These two protein chains interact to form a complex.

Sequence of protein 1:
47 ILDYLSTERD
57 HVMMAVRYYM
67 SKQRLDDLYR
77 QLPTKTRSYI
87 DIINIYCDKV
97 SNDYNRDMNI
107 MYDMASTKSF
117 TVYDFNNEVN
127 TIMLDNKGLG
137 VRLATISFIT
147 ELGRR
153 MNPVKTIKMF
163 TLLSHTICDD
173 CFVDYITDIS

Sequence of protein 2:
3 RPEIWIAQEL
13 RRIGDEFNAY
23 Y

Residue-level contacts at the interface:
Residue A140 in protein 1 contacts residue G16 in protein 2 (closest heavy-atom distance 4.6 Å).
Residue V137 in protein 1 contacts residue L12 in protein 2 (closest heavy-atom distance 3.7 Å).
Residue M107 in protein 1 interacts with residue I8 in protein 2 (closest heavy-atom distance 3.6 Å).
Residue D120 in protein 1 contacts residue E5 in protein 2 (closest heavy-atom distance 3.6 Å).
Residue G136 in protein 1 interacts with residue F19 in protein 2 (closest heavy-atom distance 3.4 Å).
Residue G136 in protein 1 interacts with residue G16 in protein 2 (closest heavy-atom distance 3.4 Å).
Residue T113 in protein 1 is in contact with residue P4 in protein 2 (closest heavy-atom distance 3.9 Å).
Residue F121 in protein 1 is in contact with residue I8 in protein 2 (closest heavy-atom distance 3.6 Å).
Residue M107 in protein 1 interacts with residue E11 in protein 2 (closest heavy-atom distance 4.0 Å).
Residue M110 in protein 1 is in contact with residue I8 in protein 2 (closest heavy-atom distance 3.8 Å).
Residue F121 in protein 1 contacts residue E5 in protein 2 (closest heavy-atom distance 3.7 Å).
Residue M107 in protein 1 is in contact with residue W7 in protein 2 (closest heavy-atom distance 4.8 Å).
Residue A111 in protein 1 contacts residue I8 in protein 2 (closest heavy-atom distance 4.1 Å).
Residue D103 in protein 1 contacts residue E11 in protein 2 (closest heavy-atom distance 4.8 Å).
Residue L135 in protein 1 interacts with residue F19 in protein 2 (closest heavy-atom distance 4.6 Å).
Residue M110 in protein 1 contacts residue W7 in protein 2 (closest heavy-atom distance 3.5 Å).
Residue V137 in protein 1 interacts with residue N20 in protein 2 (closest heavy-atom distance 4.9 Å).
Residue I128 in protein 1 interacts with residue A9 in protein 2 (closest heavy-atom distance 3.6 Å).
Residue F144 in protein 1 contacts residue I8 in protein 2 (closest heavy-atom distance 4.0 Å).
Residue T141 in protein 1 is in contact with residue L12 in protein 2 (closest heavy-atom distance 4.0 Å).
Residue F144 in protein 1 contacts residue L12 in protein 2 (closest heavy-atom distance 4.0 Å).
Residue E124 in protein 1 contacts residue I6 in protein 2 (closest heavy-atom distance 3.8 Å).
Residue V96 in protein 1 contacts residue I15 in protein 2 (closest heavy-atom distance 4.9 Å).
Residue F121 in protein 1 is in contact with residue A9 in protein 2 (closest heavy-atom distance 4.1 Å).
Residue T117 in protein 1 contacts residue E5 in protein 2 (closest heavy-atom distance 3.1 Å).
Residue A140 in protein 1 is in contact with residue L12 in protein 2 (closest heavy-atom distance 3.5 Å).
Residue F116 in protein 1 is in contact with residue I8 in protein 2 (closest heavy-atom distance 3.9 Å).
Residue L139 in protein 1 interacts with residue F19 in protein 2 (closest heavy-atom distance 3.5 Å).
Residue Y100 in protein 1 is in contact with residue E18 in protein 2 (closest heavy-atom distance 3.2 Å).
Residue E124 in protein 1 is in contact with residue E5 in protein 2 (closest heavy-atom distance 3.8 Å).
Residue Y92 in protein 1 interacts with residue F19 in protein 2 (closest heavy-atom distance 4.2 Å).
Residue I128 in protein 1 is in contact with residue R13 in protein 2 (closest heavy-atom distance 4.2 Å).
Residue F121 in protein 1 contacts residue L12 in protein 2 (closest heavy-atom distance 3.7 Å).
Residue G136 in protein 1 contacts residue N20 in protein 2 (closest heavy-atom distance 2.8 Å).
Residue Y92 in protein 1 is in contact with residue Y23 in protein 2 (closest heavy-atom distance 2.9 Å).
Residue M110 in protein 1 contacts residue P4 in protein 2 (closest heavy-atom distance 3.8 Å).
Residue I106 in protein 1 is in contact with residue W7 in protein 2 (closest heavy-atom distance 4.7 Å).
Residue M107 in protein 1 contacts residue L12 in protein 2 (closest heavy-atom distance 4.0 Å).
Residue S115 in protein 1 interacts with residue E5 in protein 2 (closest heavy-atom distance 3.6 Å).
Residue D103 in protein 1 contacts residue I15 in protein 2 (closest heavy-atom distance 3.8 Å).
Residue M107 in protein 1 is in contact with residue I15 in protein 2 (closest heavy-atom distance 3.7 Å).
Residue L135 in protein 1 contacts residue N20 in protein 2 (closest heavy-atom distance 3.9 Å).
Residue V137 in protein 1 interacts with residue G16 in protein 2 (closest heavy-atom distance 3.4 Å).
Residue K95 in protein 1 is in contact with residue Y23 in protein 2 (closest heavy-atom distance 4.7 Å).
Residue G134 in protein 1 interacts with residue N20 in protein 2 (closest heavy-atom distance 3.5 Å).
Residue Y100 in protein 1 interacts with residue I15 in protein 2 (closest heavy-atom distance 3.8 Å).
Residue S115 in protein 1 interacts with residue P4 in protein 2 (closest heavy-atom distance 3.7 Å).
Residue V137 in protein 1 contacts residue R13 in protein 2 (closest heavy-atom distance 3.7 Å).
Residue A140 in protein 1 contacts residue I15 in protein 2 (closest heavy-atom distance 4.0 Å).
Residue V125 in protein 1 contacts residue A9 in protein 2 (closest heavy-atom distance 4.4 Å).
Residue V96 in protein 1 contacts residue F19 in protein 2 (closest heavy-atom distance 3.9 Å).
Residue M104 in protein 1 is in contact with residue L12 in protein 2 (closest heavy-atom distance 4.9 Å).
Residue Y100 in protein 1 contacts residue F19 in protein 2 (closest heavy-atom distance 3.6 Å).
Residue I128 in protein 1 contacts residue Q10 in protein 2 (closest heavy-atom distance 4.6 Å).
Residue F116 in protein 1 is in contact with residue E5 in protein 2 (closest heavy-atom distance 3.5 Å).
Residue N132 in protein 1 contacts residue R13 in protein 2 (closest heavy-atom distance 3.5 Å).
Residue E124 in protein 1 contacts residue A9 in protein 2 (closest heavy-atom distance 3.9 Å).
Residue F116 in protein 1 is in contact with residue P4 in protein 2 (closest heavy-atom distance 4.3 Å).